Residue-level contacts at the interface:
Residue E7 in protein 1 is in contact with residue I3 in protein 2 (closest heavy-atom distance 3.2 Å).
Residue A4 in protein 1 contacts residue T6 in protein 2 (closest heavy-atom distance 3.1 Å).
Residue S11 in protein 1 is in contact with residue G45 in protein 2 (closest heavy-atom distance 2.6 Å).
Residue F43 in protein 1 is in contact with residue Y40 in protein 2 (closest heavy-atom distance 3.4 Å).
Residue L35 in protein 1 contacts residue G31 in protein 2 (closest heavy-atom distance 3.5 Å).
Residue I2 in protein 1 is in contact with residue K8 in protein 2 (closest heavy-atom distance 3.4 Å).
Residue V9 in protein 1 interacts with residue S48 in protein 2 (closest heavy-atom distance 2.7 Å).
Residue S12 in protein 1 interacts with residue T1 in protein 2 (closest heavy-atom distance 2.5 Å).
Residue L38 in protein 1 interacts with residue K8 in protein 2 (closest heavy-atom distance 3.5 Å).
Residue S1 in protein 1 interacts with residue R55 in protein 2 (closest heavy-atom distance 3.4 Å).
Residue E7 in protein 1 contacts residue Q50 in protein 2 (closest heavy-atom distance 2.9 Å).
Residue A49 in protein 1 contacts residue W4 in protein 2 (closest heavy-atom distance 3.1 Å).
Residue V8 in protein 1 is in contact with residue I3 in protein 2 (closest heavy-atom distance 2.7 Å).
Residue I2 in protein 1 is in contact with residue E11 in protein 2 (closest heavy-atom distance 3.2 Å).
Residue S42 in protein 1 interacts with residue K8 in protein 2 (closest heavy-atom distance 3.3 Å).
Residue V9 in protein 1 is in contact with residue E47 in protein 2 (closest heavy-atom distance 3.1 Å).
Residue V3 in protein 1 contacts residue K8 in protein 2 (closest heavy-atom distance 3.5 Å).
Residue K48 in protein 1 interacts with residue W4 in protein 2 (closest heavy-atom distance 3.4 Å).
Residue V8 in protein 1 is in contact with residue K2 in protein 2 (closest heavy-atom distance 3.5 Å).
Residue G5 in protein 1 is in contact with residue Q53 in protein 2 (closest heavy-atom distance 3.0 Å).
Residue E39 in protein 1 is in contact with residue K8 in protein 2 (closest heavy-atom distance 3.0 Å).
Residue G10 in protein 1 is in contact with residue G45 in protein 2 (closest heavy-atom distance 3.1 Å).
Residue I2 in protein 1 interacts with residue R12 in protein 2 (closest heavy-atom distance 3.4 Å).
Residue V3 in protein 1 contacts residue R55 in protein 2 (closest heavy-atom distance 2.6 Å).
Residue F58 in protein 1 contacts residue Q53 in protein 2 (closest heavy-atom distance 2.8 Å).
Residue A4 in protein 1 interacts with residue F7 in protein 2 (closest heavy-atom distance 2.7 Å).
Residue F46 in protein 1 is in contact with residue W4 in protein 2 (closest heavy-atom distance 2.7 Å).
Residue P37 in protein 1 interacts with residue N10 in protein 2 (closest heavy-atom distance 2.7 Å).
Residue S1 in protein 1 is in contact with residue G57 in protein 2 (closest heavy-atom distance 2.8 Å).
Residue F36 in protein 1 interacts with residue I9 in protein 2 (closest heavy-atom distance 3.4 Å).
Residue V3 in protein 1 contacts residue G57 in protein 2 (closest heavy-atom distance 3.5 Å).
Residue V3 in protein 1 interacts with residue F54 in protein 2 (closest heavy-atom distance 3.2 Å).
Residue R44 in protein 1 interacts with residue T6 in protein 2 (closest heavy-atom distance 2.9 Å).
Residue P37 in protein 1 interacts with residue I9 in protein 2 (closest heavy-atom distance 3.3 Å).
Residue F46 in protein 1 interacts with residue I3 in protein 2 (closest heavy-atom distance 3.5 Å).
Residue I2 in protein 1 is in contact with residue R55 in protein 2 (closest heavy-atom distance 3.2 Å).
Residue P37 in protein 1 is in contact with residue E11 in protein 2 (closest heavy-atom distance 3.3 Å).
Residue Y6 in protein 1 contacts residue Y40 in protein 2 (closest heavy-atom distance 3.5 Å).
Residue V3 in protein 1 interacts with residue F7 in protein 2 (closest heavy-atom distance 3.4 Å).
Residue I2 in protein 1 is in contact with residue F7 in protein 2 (closest heavy-atom distance 3.5 Å).
Residue Y6 in protein 1 is in contact with residue Q50 in protein 2 (closest heavy-atom distance 3.3 Å).
Residue S1 in protein 1 is in contact with residue I9 in protein 2 (closest heavy-atom distance 2.5 Å).
Residue V45 in protein 1 is in contact with residue W4 in protein 2 (closest heavy-atom distance 3.4 Å).
Residue E7 in protein 1 is in contact with residue V49 in protein 2 (closest heavy-atom distance 3.3 Å).
Residue A20 in protein 1 contacts residue I43 in protein 2 (closest heavy-atom distance 3.3 Å).
Residue G57 in protein 1 is in contact with residue Q53 in protein 2 (closest heavy-atom distance 3.3 Å).
Residue G5 in protein 1 contacts residue T52 in protein 2 (closest heavy-atom distance 3.0 Å).
Residue R44 in protein 1 is in contact with residue G5 in protein 2 (closest heavy-atom distance 3.4 Å).
Residue I2 in protein 1 is in contact with residue I9 in protein 2 (closest heavy-atom distance 2.8 Å).
Residue V9 in protein 1 is in contact with residue T1 in protein 2 (closest heavy-atom distance 3.3 Å).
Residue S42 in protein 1 contacts residue F7 in protein 2 (closest heavy-atom distance 3.5 Å).
Residue G10 in protein 1 contacts residue T1 in protein 2 (closest heavy-atom distance 3.0 Å).
Residue S1 in protein 1 is in contact with residue N56 in protein 2 (closest heavy-atom distance 3.2 Å).
Residue S42 in protein 1 interacts with residue T6 in protein 2 (closest heavy-atom distance 3.0 Å).
Residue E39 in protein 1 contacts residue N10 in protein 2 (closest heavy-atom distance 3.3 Å).
Residue L18 in protein 1 interacts with residue I3 in protein 2 (closest heavy-atom distance 3.5 Å).
Residue L67 in protein 1 contacts residue R55 in protein 2 (closest heavy-atom distance 3.4 Å).
Residue L17 in protein 1 is in contact with residue I3 in protein 2 (closest heavy-atom distance 3.5 Å).
Residue Y6 in protein 1 is in contact with residue G5 in protein 2 (closest heavy-atom distance 3.1 Å).
Residue S1 in protein 1 is in contact with residue E11 in protein 2 (closest heavy-atom distance 3.1 Å).

Sequence of protein 1:
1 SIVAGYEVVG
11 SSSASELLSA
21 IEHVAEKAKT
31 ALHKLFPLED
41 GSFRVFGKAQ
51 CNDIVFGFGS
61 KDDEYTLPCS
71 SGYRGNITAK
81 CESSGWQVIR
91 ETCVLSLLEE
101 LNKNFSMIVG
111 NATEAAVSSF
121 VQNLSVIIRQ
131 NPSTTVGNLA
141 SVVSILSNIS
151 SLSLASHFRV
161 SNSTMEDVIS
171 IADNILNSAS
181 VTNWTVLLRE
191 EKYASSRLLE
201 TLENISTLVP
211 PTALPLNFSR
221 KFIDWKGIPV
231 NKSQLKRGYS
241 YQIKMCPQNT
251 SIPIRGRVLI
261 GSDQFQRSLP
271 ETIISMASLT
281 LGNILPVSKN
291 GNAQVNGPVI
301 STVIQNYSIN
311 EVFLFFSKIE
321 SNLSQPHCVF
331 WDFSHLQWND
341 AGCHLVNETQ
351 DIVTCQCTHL

The following describes two proteins that form a bound complex.

Sequence of protein 2:
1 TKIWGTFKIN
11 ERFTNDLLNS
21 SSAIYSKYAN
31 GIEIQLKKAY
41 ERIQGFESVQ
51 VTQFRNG